Residue-level contacts at the interface:
Residue W164 in chain B interacts with residue L24 in chain A (closest heavy-atom distance 3.8 Å).
Residue T247 in chain B interacts with residue F13 in chain A (closest heavy-atom distance 3.8 Å).
Residue Y336 in chain B interacts with residue F12 in chain A (closest heavy-atom distance 4.0 Å).
Residue A145 in chain B interacts with residue F21 in chain A (closest heavy-atom distance 4.0 Å).
Residue F248 in chain B interacts with residue F13 in chain A (closest heavy-atom distance 4.2 Å).
Residue K144 in chain B interacts with residue F21 in chain A (closest heavy-atom distance 3.7 Å).
Residue G334 in chain B contacts residue F21 in chain A (closest heavy-atom distance 3.5 Å).
Residue Q249 in chain B contacts residue T8 in chain A (closest heavy-atom distance 4.1 Å).
Residue Y336 in chain B interacts with residue A17 in chain A (closest heavy-atom distance 3.5 Å).
Residue G334 in chain B contacts residue N18 in chain A (closest heavy-atom distance 3.2 Å).
Residue H214 in chain B is in contact with residue A15 in chain A (closest heavy-atom distance 3.5 Å).
Residue V333 in chain B is in contact with residue F21 in chain A (closest heavy-atom distance 3.5 Å).
Residue C216 in chain B interacts with residue F12 in chain A (closest heavy-atom distance 3.1 Å).
Residue K149 in chain B interacts with residue L33 in chain A (closest heavy-atom distance 4.1 Å).
Residue G334 in chain B interacts with residue R16 in chain A (closest heavy-atom distance 3.7 Å).
Residue C148 in chain B interacts with residue L33 in chain A (closest heavy-atom distance 3.5 Å).
Residue Q249 in chain B contacts residue F13 in chain A (closest heavy-atom distance 2.8 Å).
Residue Y336 in chain B contacts residue A15 in chain A (closest heavy-atom distance 3.3 Å).
Residue D377 in chain B is in contact with residue E36 in chain A (closest heavy-atom distance 3.1 Å).
Residue Y151 in chain B is in contact with residue R42 in chain A (closest heavy-atom distance 3.1 Å).
Residue F146 in chain B interacts with residue V29 in chain A (closest heavy-atom distance 3.7 Å).
Residue D150 in chain B interacts with residue R42 in chain A (closest heavy-atom distance 4.1 Å).
Residue Y324 in chain B is in contact with residue L33 in chain A (closest heavy-atom distance 3.8 Å).
Residue V337 in chain B is in contact with residue F12 in chain A (closest heavy-atom distance 4.0 Å).
Residue R338 in chain B contacts residue F12 in chain A (closest heavy-atom distance 3.8 Å).
Residue M190 in chain B is in contact with residue F20 in chain A (closest heavy-atom distance 3.4 Å).
Residue A304 in chain B interacts with residue T8 in chain A (closest heavy-atom distance 3.6 Å).
Residue V141 in chain B contacts residue F12 in chain A (closest heavy-atom distance 3.4 Å).
Residue F196 in chain B contacts residue F20 in chain A (closest heavy-atom distance 3.9 Å).
Residue A305 in chain B interacts with residue T8 in chain A (closest heavy-atom distance 3.4 Å).
Residue H214 in chain B is in contact with residue R16 in chain A (closest heavy-atom distance 3.5 Å).
Residue G334 in chain B interacts with residue A17 in chain A (closest heavy-atom distance 3.0 Å).
Residue V192 in chain B is in contact with residue F20 in chain A (closest heavy-atom distance 3.8 Å).
Residue T147 in chain B contacts residue Q30 in chain A (closest heavy-atom distance 3.3 Å).
Residue Y336 in chain B contacts residue R16 in chain A (closest heavy-atom distance 3.6 Å).
Residue R315 in chain B is in contact with residue E36 in chain A (closest heavy-atom distance 2.3 Å).
Residue F146 in chain B is in contact with residue Q30 in chain A (closest heavy-atom distance 3.3 Å).
Residue A305 in chain B interacts with residue F13 in chain A (closest heavy-atom distance 3.8 Å).
Residue H214 in chain B interacts with residue F20 in chain A (closest heavy-atom distance 4.0 Å).
Residue T376 in chain B contacts residue S32 in chain A (closest heavy-atom distance 4.1 Å).
Residue M190 in chain B is in contact with residue R23 in chain A (closest heavy-atom distance 3.3 Å).
Residue H214 in chain B contacts residue H11 in chain A (closest heavy-atom distance 3.3 Å).
Residue V143 in chain B interacts with residue F21 in chain A (closest heavy-atom distance 4.0 Å).
Residue D167 in chain B interacts with residue R23 in chain A (closest heavy-atom distance 3.6 Å).
Residue Q249 in chain B interacts with residue R16 in chain A (closest heavy-atom distance 2.7 Å).
Residue F146 in chain B is in contact with residue I26 in chain A (closest heavy-atom distance 3.6 Å).
Residue D332 in chain B interacts with residue R16 in chain A (closest heavy-atom distance 3.8 Å).
Residue A303 in chain B contacts residue T8 in chain A (closest heavy-atom distance 3.6 Å).
Residue K149 in chain B contacts residue R42 in chain A (closest heavy-atom distance 3.7 Å).
Residue T335 in chain B interacts with residue R16 in chain A (closest heavy-atom distance 3.0 Å).
Residue W164 in chain B contacts residue F20 in chain A (closest heavy-atom distance 4.0 Å).
Residue W164 in chain B interacts with residue R23 in chain A (closest heavy-atom distance 3.8 Å).
Residue Q380 in chain B interacts with residue E36 in chain A (closest heavy-atom distance 4.0 Å).
Residue V143 in chain B interacts with residue A17 in chain A (closest heavy-atom distance 3.6 Å).
Residue D150 in chain B contacts residue L33 in chain A (closest heavy-atom distance 3.7 Å).
Residue L322 in chain B is in contact with residue V29 in chain A (closest heavy-atom distance 4.1 Å).
Residue A217 in chain B interacts with residue F12 in chain A (closest heavy-atom distance 3.8 Å).
Residue V215 in chain B interacts with residue F12 in chain A (closest heavy-atom distance 3.4 Å).
Residue V333 in chain B contacts residue N18 in chain A (closest heavy-atom distance 2.8 Å).
Residue N320 in chain B is in contact with residue V29 in chain A (closest heavy-atom distance 3.6 Å).

Sequence of chain A:
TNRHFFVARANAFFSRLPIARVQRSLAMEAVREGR

Sequence of chain B:
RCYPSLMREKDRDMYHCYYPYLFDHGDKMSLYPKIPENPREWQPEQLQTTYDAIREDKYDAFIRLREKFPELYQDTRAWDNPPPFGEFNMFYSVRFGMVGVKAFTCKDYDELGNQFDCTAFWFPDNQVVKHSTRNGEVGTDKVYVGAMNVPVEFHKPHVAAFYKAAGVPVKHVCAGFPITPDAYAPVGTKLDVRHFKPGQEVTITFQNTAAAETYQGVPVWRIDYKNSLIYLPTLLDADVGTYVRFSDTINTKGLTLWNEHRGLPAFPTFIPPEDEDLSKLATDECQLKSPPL

These two protein chains interact to form a complex.